The following describes two proteins that form a bound complex.

Residue-level contacts at the interface:
Residue I318 in protein 2 contacts residue L8 in protein 1 (closest heavy-atom distance 3.3 Å).
Residue D201 in protein 2 is in contact with residue V15 in protein 1 (closest heavy-atom distance 3.6 Å).
Residue L186 in protein 2 is in contact with residue A17 in protein 1 (closest heavy-atom distance 4.4 Å).
Residue E202 in protein 2 interacts with residue D14 in protein 1 (closest heavy-atom distance 2.9 Å).
Residue Y308 in protein 2 contacts residue V5 in protein 1 (closest heavy-atom distance 3.8 Å).
Residue Y93 in protein 2 contacts residue Q18 in protein 1 (closest heavy-atom distance 3.8 Å).
Residue D201 in protein 2 interacts with residue N16 in protein 1 (closest heavy-atom distance 3.4 Å).
Residue R320 in protein 2 contacts residue D14 in protein 1 (closest heavy-atom distance 4.5 Å).
Residue D104 in protein 2 interacts with residue Q18 in protein 1 (closest heavy-atom distance 2.9 Å).
Residue Y102 in protein 2 contacts residue V15 in protein 1 (closest heavy-atom distance 3.9 Å).
Residue T196 in protein 2 is in contact with residue N16 in protein 1 (closest heavy-atom distance 4.6 Å).
Residue N321 in protein 2 interacts with residue E10 in protein 1 (closest heavy-atom distance 2.9 Å).
Residue E202 in protein 2 interacts with residue A13 in protein 1 (closest heavy-atom distance 3.4 Å).
Residue I322 in protein 2 interacts with residue L8 in protein 1 (closest heavy-atom distance 3.8 Å).
Residue M275 in protein 2 interacts with residue A11 in protein 1 (closest heavy-atom distance 3.9 Å).
Residue M325 in protein 2 contacts residue L7 in protein 1 (closest heavy-atom distance 3.7 Å).
Residue I306 in protein 2 interacts with residue L9 in protein 1 (closest heavy-atom distance 3.7 Å).
Residue K298 in protein 2 interacts with residue A13 in protein 1 (closest heavy-atom distance 4.3 Å).
Residue Y102 in protein 2 contacts residue A17 in protein 1 (closest heavy-atom distance 3.2 Å).
Residue Y102 in protein 2 contacts residue Q18 in protein 1 (closest heavy-atom distance 3.2 Å).
Residue T302 in protein 2 is in contact with residue L9 in protein 1 (closest heavy-atom distance 4.0 Å).
Residue N321 in protein 2 is in contact with residue L7 in protein 1 (closest heavy-atom distance 3.3 Å).
Residue I318 in protein 2 interacts with residue L9 in protein 1 (closest heavy-atom distance 3.8 Å).
Residue N321 in protein 2 contacts residue L9 in protein 1 (closest heavy-atom distance 4.1 Å).
Residue D201 in protein 2 is in contact with residue D14 in protein 1 (closest heavy-atom distance 3.9 Å).
Residue K106 in protein 2 contacts residue K20 in protein 1 (closest heavy-atom distance 3.0 Å).
Residue T302 in protein 2 interacts with residue E10 in protein 1 (closest heavy-atom distance 4.0 Å).
Residue Q239 in protein 2 interacts with residue N16 in protein 1 (closest heavy-atom distance 3.0 Å).
Residue R238 in protein 2 contacts residue N16 in protein 1 (closest heavy-atom distance 2.8 Å).
Residue H199 in protein 2 is in contact with residue N16 in protein 1 (closest heavy-atom distance 3.2 Å).
Residue A317 in protein 2 interacts with residue E10 in protein 1 (closest heavy-atom distance 4.4 Å).
Residue T302 in protein 2 is in contact with residue K6 in protein 1 (closest heavy-atom distance 4.4 Å).
Residue N321 in protein 2 interacts with residue L8 in protein 1 (closest heavy-atom distance 2.7 Å).
Residue K106 in protein 2 interacts with residue Q18 in protein 1 (closest heavy-atom distance 4.2 Å).
Residue A317 in protein 2 interacts with residue L8 in protein 1 (closest heavy-atom distance 3.3 Å).
Residue K106 in protein 2 is in contact with residue D19 in protein 1 (closest heavy-atom distance 4.0 Å).
Residue L186 in protein 2 contacts residue N16 in protein 1 (closest heavy-atom distance 4.0 Å).
Residue Y103 in protein 2 interacts with residue Q18 in protein 1 (closest heavy-atom distance 3.4 Å).
Residue P303 in protein 2 interacts with residue K6 in protein 1 (closest heavy-atom distance 3.8 Å).
Residue E202 in protein 2 is in contact with residue G12 in protein 1 (closest heavy-atom distance 2.9 Å).
Residue E202 in protein 2 is in contact with residue A11 in protein 1 (closest heavy-atom distance 4.1 Å).
Residue M275 in protein 2 interacts with residue G12 in protein 1 (closest heavy-atom distance 4.0 Å).
Residue Q147 in protein 2 contacts residue N16 in protein 1 (closest heavy-atom distance 4.5 Å).
Residue L310 in protein 2 is in contact with residue L9 in protein 1 (closest heavy-atom distance 4.4 Å).
Residue E105 in protein 2 interacts with residue Q18 in protein 1 (closest heavy-atom distance 2.7 Å).
Residue Y102 in protein 2 contacts residue N16 in protein 1 (closest heavy-atom distance 3.2 Å).
Residue A317 in protein 2 interacts with residue L9 in protein 1 (closest heavy-atom distance 3.6 Å).
Residue I306 in protein 2 interacts with residue K6 in protein 1 (closest heavy-atom distance 3.2 Å).
Residue Q203 in protein 2 is in contact with residue A13 in protein 1 (closest heavy-atom distance 3.0 Å).
Residue M325 in protein 2 is in contact with residue L8 in protein 1 (closest heavy-atom distance 3.9 Å).
Residue W296 in protein 2 is in contact with residue A17 in protein 1 (closest heavy-atom distance 3.9 Å).
Residue W296 in protein 2 interacts with residue N16 in protein 1 (closest heavy-atom distance 3.8 Å).
Residue R238 in protein 2 interacts with residue V15 in protein 1 (closest heavy-atom distance 3.1 Å).
Residue K304 in protein 2 contacts residue K6 in protein 1 (closest heavy-atom distance 3.2 Å).
Residue R120 in protein 2 is in contact with residue Q18 in protein 1 (closest heavy-atom distance 4.2 Å).
Residue R238 in protein 2 is in contact with residue D14 in protein 1 (closest heavy-atom distance 3.6 Å).
Residue Q203 in protein 2 contacts residue V15 in protein 1 (closest heavy-atom distance 3.5 Å).
Residue Y276 in protein 2 interacts with residue A11 in protein 1 (closest heavy-atom distance 2.9 Å).
Residue Q314 in protein 2 contacts residue L9 in protein 1 (closest heavy-atom distance 3.7 Å).
Residue W296 in protein 2 contacts residue V15 in protein 1 (closest heavy-atom distance 3.4 Å).

Sequence of protein 1:
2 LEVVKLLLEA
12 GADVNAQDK

Sequence of protein 2:
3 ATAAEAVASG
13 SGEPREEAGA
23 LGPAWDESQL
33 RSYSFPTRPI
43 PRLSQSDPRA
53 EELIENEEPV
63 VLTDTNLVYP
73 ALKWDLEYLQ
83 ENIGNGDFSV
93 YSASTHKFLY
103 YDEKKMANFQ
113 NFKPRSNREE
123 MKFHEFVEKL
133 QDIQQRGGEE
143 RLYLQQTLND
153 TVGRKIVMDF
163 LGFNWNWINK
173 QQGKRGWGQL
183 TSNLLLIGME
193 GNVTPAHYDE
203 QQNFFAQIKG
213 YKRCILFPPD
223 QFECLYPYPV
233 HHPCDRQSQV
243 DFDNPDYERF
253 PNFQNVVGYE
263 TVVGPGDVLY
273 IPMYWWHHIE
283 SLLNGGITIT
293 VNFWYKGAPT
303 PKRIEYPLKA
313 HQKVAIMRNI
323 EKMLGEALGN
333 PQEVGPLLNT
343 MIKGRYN